The following describes two proteins that form a bound complex.

Interface contacts:
Residue L379 in chain A is in contact with residue P210 in chain B (closest heavy-atom distance 3.4 Å).
Residue K394 in chain A is in contact with residue L708 in chain B (closest heavy-atom distance 3.4 Å).
Residue K330 in chain A contacts residue R71 in chain B (closest heavy-atom distance 3.1 Å).
Residue H254 in chain A contacts residue P222 in chain B (closest heavy-atom distance 3.3 Å).
Residue E382 in chain A interacts with residue M167 in chain B (closest heavy-atom distance 3.2 Å).
Residue K384 in chain A interacts with residue K215 in chain B (closest heavy-atom distance 2.6 Å).
Residue R91 in chain A is in contact with residue N90 in chain B (closest heavy-atom distance 3.4 Å).
Residue N211 in chain A is in contact with residue E88 in chain B (closest heavy-atom distance 3.1 Å).
Residue R90 in chain A contacts residue N90 in chain B (closest heavy-atom distance 2.4 Å).
Residue R90 in chain A contacts residue E88 in chain B (closest heavy-atom distance 2.7 Å).
Residue L386 in chain A is in contact with residue G194 in chain B (closest heavy-atom distance 3.3 Å).
Residue L386 in chain A is in contact with residue T166 in chain B (closest heavy-atom distance 3.2 Å).
Residue R250 in chain A contacts residue R16 in chain B (closest heavy-atom distance 3.1 Å).
Residue K383 in chain A contacts residue K215 in chain B (closest heavy-atom distance 2.5 Å).
Residue L395 in chain A interacts with residue P707 in chain B (closest heavy-atom distance 3.2 Å).
Residue I353 in chain A contacts residue Q4 in chain B (closest heavy-atom distance 3.2 Å).
Residue L379 in chain A contacts residue I211 in chain B (closest heavy-atom distance 3.3 Å).
Residue E371 in chain A is in contact with residue M156 in chain B (closest heavy-atom distance 3.4 Å).
Residue T354 in chain A interacts with residue Q4 in chain B (closest heavy-atom distance 3.2 Å).
Residue R355 in chain A is in contact with residue E205 in chain B (closest heavy-atom distance 3.4 Å).
Residue R341 in chain A interacts with residue Y43 in chain B (closest heavy-atom distance 3.3 Å).
Residue L386 in chain A interacts with residue M165 in chain B (closest heavy-atom distance 3.5 Å).
Residue R355 in chain A interacts with residue E36 in chain B (closest heavy-atom distance 2.6 Å).
Residue L402 in chain A is in contact with residue R578 in chain B (closest heavy-atom distance 3.4 Å).
Residue V393 in chain A interacts with residue H530 in chain B (closest heavy-atom distance 3.5 Å).
Residue I351 in chain A contacts residue V7 in chain B (closest heavy-atom distance 3.2 Å).
Residue R355 in chain A interacts with residue T2 in chain B (closest heavy-atom distance 2.6 Å).
Residue E356 in chain A interacts with residue T2 in chain B (closest heavy-atom distance 3.0 Å).
Residue I353 in chain A is in contact with residue E205 in chain B (closest heavy-atom distance 3.2 Å).
Residue I353 in chain A interacts with residue V3 in chain B (closest heavy-atom distance 3.4 Å).
Residue D349 in chain A interacts with residue R16 in chain B (closest heavy-atom distance 2.6 Å).
Residue F396 in chain A is in contact with residue L519 in chain B (closest heavy-atom distance 3.5 Å).
Residue F361 in chain A is in contact with residue D204 in chain B (closest heavy-atom distance 3.2 Å).
Residue I346 in chain A interacts with residue S47 in chain B (closest heavy-atom distance 3.3 Å).
Residue Q388 in chain A interacts with residue V169 in chain B (closest heavy-atom distance 3.3 Å).
Residue E400 in chain A is in contact with residue E576 in chain B (closest heavy-atom distance 3.1 Å).
Residue F359 in chain A contacts residue V3 in chain B (closest heavy-atom distance 3.2 Å).
Residue E400 in chain A interacts with residue G577 in chain B (closest heavy-atom distance 3.2 Å).
Residue Q380 in chain A is in contact with residue N207 in chain B (closest heavy-atom distance 3.0 Å).
Residue R213 in chain A interacts with residue E88 in chain B (closest heavy-atom distance 2.9 Å).
Residue L386 in chain A contacts residue S212 in chain B (closest heavy-atom distance 3.3 Å).
Residue T93 in chain A interacts with residue L97 in chain B (closest heavy-atom distance 3.3 Å).
Residue M344 in chain A interacts with residue H40 in chain B (closest heavy-atom distance 3.5 Å).
Residue F396 in chain A interacts with residue F709 in chain B (closest heavy-atom distance 3.5 Å).
Residue E382 in chain A interacts with residue T166 in chain B (closest heavy-atom distance 3.1 Å).
Residue K330 in chain A contacts residue L101 in chain B (closest heavy-atom distance 3.2 Å).
Residue E329 in chain A interacts with residue S100 in chain B (closest heavy-atom distance 3.4 Å).
Residue G392 in chain A contacts residue H530 in chain B (closest heavy-atom distance 3.4 Å).
Residue L386 in chain A is in contact with residue I211 in chain B (closest heavy-atom distance 3.1 Å).
Residue L385 in chain A is in contact with residue I211 in chain B (closest heavy-atom distance 3.3 Å).
Residue S342 in chain A interacts with residue H40 in chain B (closest heavy-atom distance 3.2 Å).
Residue Q404 in chain A contacts residue V532 in chain B (closest heavy-atom distance 3.4 Å).
Residue K394 in chain A is in contact with residue P707 in chain B (closest heavy-atom distance 3.3 Å).
Residue L386 in chain A interacts with residue L190 in chain B (closest heavy-atom distance 3.2 Å).
Residue R90 in chain A contacts residue Q91 in chain B (closest heavy-atom distance 3.2 Å).
Residue E382 in chain A is in contact with residue I211 in chain B (closest heavy-atom distance 3.4 Å).
Residue K391 in chain A is in contact with residue H530 in chain B (closest heavy-atom distance 3.2 Å).
Residue K94 in chain A interacts with residue N90 in chain B (closest heavy-atom distance 3.3 Å).
Residue D378 in chain A contacts residue Y163 in chain B (closest heavy-atom distance 3.0 Å).
Residue V352 in chain A contacts residue Q4 in chain B (closest heavy-atom distance 3.4 Å).

Sequence of chain B:
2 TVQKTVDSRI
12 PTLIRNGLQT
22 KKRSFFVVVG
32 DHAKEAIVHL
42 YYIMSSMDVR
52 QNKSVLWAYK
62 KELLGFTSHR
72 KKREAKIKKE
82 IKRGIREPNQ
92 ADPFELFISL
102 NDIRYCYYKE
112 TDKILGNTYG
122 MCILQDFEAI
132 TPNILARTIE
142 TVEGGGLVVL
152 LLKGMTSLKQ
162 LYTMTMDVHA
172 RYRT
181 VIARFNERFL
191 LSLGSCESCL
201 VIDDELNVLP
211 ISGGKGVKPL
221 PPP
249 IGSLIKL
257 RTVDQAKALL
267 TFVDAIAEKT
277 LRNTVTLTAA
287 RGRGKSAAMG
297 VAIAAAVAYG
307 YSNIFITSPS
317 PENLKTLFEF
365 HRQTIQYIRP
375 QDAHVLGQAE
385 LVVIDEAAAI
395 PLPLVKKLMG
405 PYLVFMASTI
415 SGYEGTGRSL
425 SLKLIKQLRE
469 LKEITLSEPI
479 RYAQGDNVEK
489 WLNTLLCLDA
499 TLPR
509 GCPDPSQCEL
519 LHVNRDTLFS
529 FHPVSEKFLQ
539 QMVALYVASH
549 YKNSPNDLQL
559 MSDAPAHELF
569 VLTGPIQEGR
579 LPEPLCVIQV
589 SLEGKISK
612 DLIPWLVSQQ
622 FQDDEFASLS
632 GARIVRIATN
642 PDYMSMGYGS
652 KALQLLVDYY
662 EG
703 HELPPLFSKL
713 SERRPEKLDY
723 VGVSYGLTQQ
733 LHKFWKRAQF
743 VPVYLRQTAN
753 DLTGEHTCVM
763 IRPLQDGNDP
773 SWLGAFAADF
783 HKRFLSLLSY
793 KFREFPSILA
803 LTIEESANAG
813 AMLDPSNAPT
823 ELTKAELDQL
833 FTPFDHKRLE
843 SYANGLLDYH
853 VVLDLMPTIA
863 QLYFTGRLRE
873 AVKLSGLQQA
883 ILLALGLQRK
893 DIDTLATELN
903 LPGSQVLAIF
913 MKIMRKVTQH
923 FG

Sequence of chain A:
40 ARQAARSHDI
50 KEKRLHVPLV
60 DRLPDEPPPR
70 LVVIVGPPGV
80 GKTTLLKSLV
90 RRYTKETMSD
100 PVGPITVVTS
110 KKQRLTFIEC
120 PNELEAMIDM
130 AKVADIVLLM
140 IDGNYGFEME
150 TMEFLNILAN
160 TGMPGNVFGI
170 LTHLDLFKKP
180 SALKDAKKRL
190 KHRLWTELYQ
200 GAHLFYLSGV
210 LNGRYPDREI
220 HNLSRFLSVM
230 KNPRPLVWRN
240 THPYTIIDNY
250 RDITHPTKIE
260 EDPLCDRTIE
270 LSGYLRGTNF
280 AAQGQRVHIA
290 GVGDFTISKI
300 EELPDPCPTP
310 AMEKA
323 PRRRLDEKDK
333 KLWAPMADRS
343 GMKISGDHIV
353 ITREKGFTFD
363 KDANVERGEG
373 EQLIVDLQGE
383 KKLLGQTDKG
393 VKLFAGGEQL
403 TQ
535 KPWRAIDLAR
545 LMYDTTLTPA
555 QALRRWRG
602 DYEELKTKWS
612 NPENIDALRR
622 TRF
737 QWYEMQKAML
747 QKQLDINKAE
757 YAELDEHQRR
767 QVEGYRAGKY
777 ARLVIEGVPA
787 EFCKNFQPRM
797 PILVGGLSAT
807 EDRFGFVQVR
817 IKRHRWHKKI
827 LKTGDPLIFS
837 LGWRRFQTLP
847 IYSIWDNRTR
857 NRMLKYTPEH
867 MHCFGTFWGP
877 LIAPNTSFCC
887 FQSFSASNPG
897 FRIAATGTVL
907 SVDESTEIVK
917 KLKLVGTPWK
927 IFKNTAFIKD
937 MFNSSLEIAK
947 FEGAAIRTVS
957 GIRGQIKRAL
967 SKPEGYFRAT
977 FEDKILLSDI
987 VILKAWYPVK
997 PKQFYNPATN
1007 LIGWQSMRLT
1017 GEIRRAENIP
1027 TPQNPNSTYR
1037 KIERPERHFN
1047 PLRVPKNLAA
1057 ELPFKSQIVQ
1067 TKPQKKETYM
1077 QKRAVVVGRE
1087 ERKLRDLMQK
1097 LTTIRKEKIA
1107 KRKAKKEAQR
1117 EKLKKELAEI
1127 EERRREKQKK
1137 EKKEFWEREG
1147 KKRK